Residue-level contacts at the interface:
Residue R70 in the first protein interacts with residue E625 in the second protein (closest heavy-atom distance 3.9 Å).
Residue D330 in the first protein interacts with residue K626 in the second protein (closest heavy-atom distance 3.6 Å).
Residue H329 in the first protein contacts residue K626 in the second protein (closest heavy-atom distance 3.5 Å).
Residue D351 in the first protein contacts residue R629 in the second protein (closest heavy-atom distance 4.5 Å).
Residue D330 in the first protein is in contact with residue R629 in the second protein (closest heavy-atom distance 2.4 Å).
Residue A327 in the first protein is in contact with residue K626 in the second protein (closest heavy-atom distance 3.9 Å).
Residue G328 in the first protein interacts with residue K626 in the second protein (closest heavy-atom distance 3.5 Å).
Residue R70 in the first protein contacts residue R629 in the second protein (closest heavy-atom distance 3.5 Å).
Residue F353 in the first protein interacts with residue R629 in the second protein (closest heavy-atom distance 3.2 Å).
Residue K355 in the first protein interacts with residue R629 in the second protein (closest heavy-atom distance 4.7 Å).

This data describes a binding interaction between two proteins.

Sequence of the first protein:
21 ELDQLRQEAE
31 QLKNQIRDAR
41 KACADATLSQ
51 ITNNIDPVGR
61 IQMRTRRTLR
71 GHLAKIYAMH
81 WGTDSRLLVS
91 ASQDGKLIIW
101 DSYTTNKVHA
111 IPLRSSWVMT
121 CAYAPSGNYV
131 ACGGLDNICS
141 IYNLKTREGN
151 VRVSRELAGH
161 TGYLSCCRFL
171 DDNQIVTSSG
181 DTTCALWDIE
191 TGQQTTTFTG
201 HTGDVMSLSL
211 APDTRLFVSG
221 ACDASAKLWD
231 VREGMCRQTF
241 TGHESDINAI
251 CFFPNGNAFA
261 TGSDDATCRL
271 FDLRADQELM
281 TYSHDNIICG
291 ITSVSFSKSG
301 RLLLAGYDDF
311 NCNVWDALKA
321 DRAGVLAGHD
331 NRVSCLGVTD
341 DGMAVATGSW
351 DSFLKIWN

Sequence of the second protein:
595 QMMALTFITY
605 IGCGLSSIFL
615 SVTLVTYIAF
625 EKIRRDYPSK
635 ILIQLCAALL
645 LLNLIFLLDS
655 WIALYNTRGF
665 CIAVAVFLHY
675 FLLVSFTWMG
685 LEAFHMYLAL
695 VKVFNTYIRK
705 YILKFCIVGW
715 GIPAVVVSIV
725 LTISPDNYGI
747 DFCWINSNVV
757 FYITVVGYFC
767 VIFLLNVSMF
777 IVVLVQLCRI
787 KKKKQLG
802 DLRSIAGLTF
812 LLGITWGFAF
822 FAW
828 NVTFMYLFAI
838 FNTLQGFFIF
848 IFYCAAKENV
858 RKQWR